Contacts between the two chains:
Residue I811 in the first protein is in contact with residue L35 in the second protein (closest heavy-atom distance 3.2 Å).
Residue L813 in the first protein is in contact with residue I32 in the second protein (closest heavy-atom distance 3.4 Å).
Residue S817 in the first protein is in contact with residue A29 in the second protein (closest heavy-atom distance 3.2 Å).
Residue L813 in the first protein contacts residue F33 in the second protein (closest heavy-atom distance 2.9 Å).
Residue L813 in the first protein is in contact with residue H31 in the second protein (closest heavy-atom distance 4.0 Å).
Residue S817 in the first protein interacts with residue D30 in the second protein (closest heavy-atom distance 3.9 Å).
Residue Y815 in the first protein is in contact with residue H31 in the second protein (closest heavy-atom distance 3.0 Å).
Residue S817 in the first protein is in contact with residue K28 in the second protein (closest heavy-atom distance 3.3 Å).
Residue I811 in the first protein contacts residue N34 in the second protein (closest heavy-atom distance 3.3 Å).
Residue Y815 in the first protein is in contact with residue A29 in the second protein (closest heavy-atom distance 4.5 Å).
Residue R814 in the first protein contacts residue I32 in the second protein (closest heavy-atom distance 4.4 Å).
Residue R814 in the first protein contacts residue H31 in the second protein (closest heavy-atom distance 3.3 Å).
Residue F812 in the first protein is in contact with residue N34 in the second protein (closest heavy-atom distance 3.1 Å).
Residue G810 in the first protein is in contact with residue L35 in the second protein (closest heavy-atom distance 4.0 Å).
Residue K809 in the first protein contacts residue E36 in the second protein (closest heavy-atom distance 3.4 Å).
Residue K809 in the first protein interacts with residue L35 in the second protein (closest heavy-atom distance 2.9 Å).
Residue F812 in the first protein contacts residue F33 in the second protein (closest heavy-atom distance 3.3 Å).
Residue F812 in the first protein contacts residue L35 in the second protein (closest heavy-atom distance 4.8 Å).
Residue Y815 in the first protein interacts with residue D30 in the second protein (closest heavy-atom distance 3.6 Å).
Residue K816 in the first protein interacts with residue D30 in the second protein (closest heavy-atom distance 3.3 Å).
Residue I811 in the first protein contacts residue F33 in the second protein (closest heavy-atom distance 3.4 Å).
Residue K816 in the first protein contacts residue A29 in the second protein (closest heavy-atom distance 4.2 Å).

Sequence of the first protein:
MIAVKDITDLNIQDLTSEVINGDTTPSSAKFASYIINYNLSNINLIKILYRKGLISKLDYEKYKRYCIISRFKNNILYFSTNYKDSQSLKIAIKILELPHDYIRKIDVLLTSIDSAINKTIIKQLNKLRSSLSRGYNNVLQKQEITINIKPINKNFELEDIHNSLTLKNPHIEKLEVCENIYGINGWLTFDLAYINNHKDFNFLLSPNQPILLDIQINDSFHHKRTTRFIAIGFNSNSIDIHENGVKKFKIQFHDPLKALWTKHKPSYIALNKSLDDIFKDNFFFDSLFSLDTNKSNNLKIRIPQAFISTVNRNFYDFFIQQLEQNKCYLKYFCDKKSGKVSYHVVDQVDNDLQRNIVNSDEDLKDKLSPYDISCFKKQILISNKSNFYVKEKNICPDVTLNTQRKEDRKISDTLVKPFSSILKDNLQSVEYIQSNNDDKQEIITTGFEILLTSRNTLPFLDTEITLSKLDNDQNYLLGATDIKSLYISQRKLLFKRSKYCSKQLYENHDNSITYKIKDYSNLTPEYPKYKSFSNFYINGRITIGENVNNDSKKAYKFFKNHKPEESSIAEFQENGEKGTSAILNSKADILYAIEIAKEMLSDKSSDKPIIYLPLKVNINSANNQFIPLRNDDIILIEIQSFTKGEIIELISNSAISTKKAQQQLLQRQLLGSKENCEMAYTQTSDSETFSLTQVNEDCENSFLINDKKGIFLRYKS

Sequence of the second protein:
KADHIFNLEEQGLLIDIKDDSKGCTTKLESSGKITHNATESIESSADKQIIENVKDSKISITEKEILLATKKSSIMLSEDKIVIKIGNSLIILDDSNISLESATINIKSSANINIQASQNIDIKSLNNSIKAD

This data describes a binding interaction between two proteins.